Contacts between the two chains:
Residue F92 in chain A is in contact with residue R16 in chain B (closest heavy-atom distance 3.5 Å).
Residue Q218 in chain A interacts with residue R12 in chain B (closest heavy-atom distance 3.1 Å).
Residue E133 in chain A contacts residue R16 in chain B (closest heavy-atom distance 3.5 Å).
Residue P205 in chain A contacts residue R12 in chain B (closest heavy-atom distance 3.0 Å).
Residue E230 in chain A interacts with residue R11 in chain B (closest heavy-atom distance 4.4 Å).
Residue Y204 in chain A contacts residue R12 in chain B (closest heavy-atom distance 3.3 Å).
Residue Y204 in chain A interacts with residue R11 in chain B (closest heavy-atom distance 4.0 Å).
Residue P205 in chain A is in contact with residue P13 in chain B (closest heavy-atom distance 3.6 Å).
Residue P171 in chain A contacts residue R19 in chain B (closest heavy-atom distance 3.6 Å).
Residue I199 in chain A interacts with residue L14 in chain B (closest heavy-atom distance 4.1 Å).
Residue Y204 in chain A contacts residue G10 in chain B (closest heavy-atom distance 3.5 Å).
Residue G203 in chain A contacts residue L14 in chain B (closest heavy-atom distance 3.4 Å).
Residue P227 in chain A is in contact with residue R11 in chain B (closest heavy-atom distance 4.8 Å).
Residue P171 in chain A interacts with residue V21 in chain B (closest heavy-atom distance 3.5 Å).
Residue L153 in chain A interacts with residue I20 in chain B (closest heavy-atom distance 3.9 Å).
Residue I95 in chain A interacts with residue L14 in chain B (closest heavy-atom distance 3.8 Å).
Residue Y204 in chain A is in contact with residue P13 in chain B (closest heavy-atom distance 4.5 Å).
Residue V202 in chain A is in contact with residue R11 in chain B (closest heavy-atom distance 4.5 Å).
Residue P227 in chain A is in contact with residue H9 in chain B (closest heavy-atom distance 4.1 Å).
Residue T170 in chain A contacts residue V21 in chain B (closest heavy-atom distance 4.6 Å).
Residue K131 in chain A contacts residue Q17 in chain B (closest heavy-atom distance 2.9 Å).
Residue W208 in chain A interacts with residue P13 in chain B (closest heavy-atom distance 3.9 Å).
Residue W208 in chain A interacts with residue Q17 in chain B (closest heavy-atom distance 3.8 Å).
Residue E133 in chain A interacts with residue D18 in chain B (closest heavy-atom distance 4.0 Å).
Residue F92 in chain A contacts residue L14 in chain B (closest heavy-atom distance 3.8 Å).
Residue Y216 in chain A interacts with residue V21 in chain B (closest heavy-atom distance 3.5 Å).
Residue W208 in chain A is in contact with residue R12 in chain B (closest heavy-atom distance 3.2 Å).
Residue S228 in chain A interacts with residue H9 in chain B (closest heavy-atom distance 4.6 Å).
Residue P171 in chain A is in contact with residue Q17 in chain B (closest heavy-atom distance 4.2 Å).
Residue K131 in chain A interacts with residue D18 in chain B (closest heavy-atom distance 3.5 Å).
Residue T170 in chain A is in contact with residue R19 in chain B (closest heavy-atom distance 3.9 Å).
Residue E93 in chain A interacts with residue R16 in chain B (closest heavy-atom distance 3.7 Å).
Residue F92 in chain A is in contact with residue I15 in chain B (closest heavy-atom distance 3.9 Å).
Residue E99 in chain A is in contact with residue R11 in chain B (closest heavy-atom distance 4.6 Å).
Residue W208 in chain A contacts residue I15 in chain B (closest heavy-atom distance 3.7 Å).
Residue T170 in chain A is in contact with residue I20 in chain B (closest heavy-atom distance 3.8 Å).
Residue Y173 in chain A contacts residue Q17 in chain B (closest heavy-atom distance 3.4 Å).
Residue Y204 in chain A interacts with residue L14 in chain B (closest heavy-atom distance 4.4 Å).
Residue G169 in chain A contacts residue I20 in chain B (closest heavy-atom distance 3.2 Å).
Residue E133 in chain A contacts residue I15 in chain B (closest heavy-atom distance 4.2 Å).
Residue V96 in chain A contacts residue L14 in chain B (closest heavy-atom distance 4.1 Å).
Residue T170 in chain A is in contact with residue Q17 in chain B (closest heavy-atom distance 3.5 Å).
Residue G169 in chain A contacts residue R19 in chain B (closest heavy-atom distance 4.9 Å).
Residue P227 in chain A interacts with residue G10 in chain B (closest heavy-atom distance 3.6 Å).
Residue K131 in chain A is in contact with residue R19 in chain B (closest heavy-atom distance 4.8 Å).
Residue G172 in chain A is in contact with residue Q17 in chain B (closest heavy-atom distance 3.0 Å).
Residue P205 in chain A interacts with residue L14 in chain B (closest heavy-atom distance 4.0 Å).
Residue E90 in chain A contacts residue R16 in chain B (closest heavy-atom distance 2.5 Å).
Residue E230 in chain A is in contact with residue H9 in chain B (closest heavy-atom distance 5.0 Å).
Residue P206 in chain A is in contact with residue R12 in chain B (closest heavy-atom distance 4.0 Å).
Residue P171 in chain A contacts residue I20 in chain B (closest heavy-atom distance 4.8 Å).
Residue K131 in chain A contacts residue I20 in chain B (closest heavy-atom distance 4.4 Å).
Residue E133 in chain A interacts with residue Q17 in chain B (closest heavy-atom distance 2.8 Å).
Residue L174 in chain A contacts residue V21 in chain B (closest heavy-atom distance 4.0 Å).
Residue G169 in chain A contacts residue V21 in chain B (closest heavy-atom distance 2.9 Å).
Residue N129 in chain A interacts with residue I20 in chain B (closest heavy-atom distance 3.8 Å).
Residue E230 in chain A interacts with residue G10 in chain B (closest heavy-atom distance 4.8 Å).
Residue F207 in chain A contacts residue R12 in chain B (closest heavy-atom distance 4.0 Å).
Residue A168 in chain A interacts with residue V21 in chain B (closest heavy-atom distance 3.9 Å).
Residue F167 in chain A contacts residue V21 in chain B (closest heavy-atom distance 3.5 Å).

Sequence of chain B:
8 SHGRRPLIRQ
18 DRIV

Sequence of chain A:
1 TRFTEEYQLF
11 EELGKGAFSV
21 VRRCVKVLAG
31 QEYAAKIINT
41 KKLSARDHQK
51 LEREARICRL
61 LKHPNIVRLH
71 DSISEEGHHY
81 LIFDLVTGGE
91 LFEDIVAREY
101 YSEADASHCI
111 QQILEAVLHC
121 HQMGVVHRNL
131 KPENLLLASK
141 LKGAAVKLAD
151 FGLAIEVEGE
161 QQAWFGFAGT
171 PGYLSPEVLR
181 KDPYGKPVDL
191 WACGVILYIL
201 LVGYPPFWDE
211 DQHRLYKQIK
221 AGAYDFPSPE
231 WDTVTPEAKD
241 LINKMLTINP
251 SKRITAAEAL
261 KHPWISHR

This data describes a binding interaction between two proteins.